Sequence of protein 1:
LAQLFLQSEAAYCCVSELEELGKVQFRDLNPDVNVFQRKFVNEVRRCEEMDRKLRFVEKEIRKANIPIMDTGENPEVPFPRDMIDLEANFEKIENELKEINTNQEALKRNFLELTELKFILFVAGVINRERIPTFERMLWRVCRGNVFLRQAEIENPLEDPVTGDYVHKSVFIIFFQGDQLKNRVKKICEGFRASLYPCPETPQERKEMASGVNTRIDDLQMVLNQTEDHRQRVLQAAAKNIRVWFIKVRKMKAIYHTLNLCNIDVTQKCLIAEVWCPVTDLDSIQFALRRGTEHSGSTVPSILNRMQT

Residue-level contacts at the interface:
Residue T315 in protein 1 interacts with residue L11 in protein 2 (closest heavy-atom distance 3.8 Å).
Residue T315 in protein 1 contacts residue E15 in protein 2 (closest heavy-atom distance 3.6 Å).
Residue T315 in protein 1 interacts with residue I8 in protein 2 (closest heavy-atom distance 4.8 Å).
Residue T315 in protein 1 is in contact with residue L12 in protein 2 (closest heavy-atom distance 3.6 Å).
Residue Q316 in protein 1 is in contact with residue L11 in protein 2 (closest heavy-atom distance 4.9 Å).
Residue Q14 in protein 1 contacts residue Q4 in protein 2 (closest heavy-atom distance 4.8 Å).

The following describes two proteins that form a bound complex.

Sequence of protein 2:
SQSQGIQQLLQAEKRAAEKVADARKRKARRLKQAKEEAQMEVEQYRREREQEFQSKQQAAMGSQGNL